Residue-level contacts at the interface:
Residue S77 in protein 1 contacts residue E8 in protein 2 (closest heavy-atom distance 3.8 Å).
Residue W147 in protein 1 contacts residue E8 in protein 2 (closest heavy-atom distance 2.9 Å).
Residue Y74 in protein 1 interacts with residue E6 in protein 2 (closest heavy-atom distance 2.9 Å).
Residue L156 in protein 1 is in contact with residue L3 in protein 2 (closest heavy-atom distance 3.9 Å).
Residue I124 in protein 1 contacts residue L9 in protein 2 (closest heavy-atom distance 4.8 Å).
Residue T73 in protein 1 contacts residue E6 in protein 2 (closest heavy-atom distance 3.7 Å).
Residue S77 in protein 1 contacts residue L9 in protein 2 (closest heavy-atom distance 3.1 Å).
Residue T73 in protein 1 interacts with residue A7 in protein 2 (closest heavy-atom distance 3.9 Å).
Residue S77 in protein 1 interacts with residue A7 in protein 2 (closest heavy-atom distance 4.8 Å).
Residue Y7 in protein 1 is in contact with residue P2 in protein 2 (closest heavy-atom distance 3.4 Å).
Residue N63 in protein 1 is in contact with residue I1 in protein 2 (closest heavy-atom distance 4.0 Å).
Residue N70 in protein 1 is in contact with residue E6 in protein 2 (closest heavy-atom distance 3.4 Å).
Residue E76 in protein 1 is in contact with residue E8 in protein 2 (closest heavy-atom distance 3.0 Å).
Residue Y159 in protein 1 contacts residue P2 in protein 2 (closest heavy-atom distance 3.8 Å).
Residue I66 in protein 1 is in contact with residue T4 in protein 2 (closest heavy-atom distance 3.3 Å).
Residue Y99 in protein 1 is in contact with residue E6 in protein 2 (closest heavy-atom distance 4.7 Å).
Residue Q155 in protein 1 interacts with residue L3 in protein 2 (closest heavy-atom distance 3.3 Å).
Residue Y159 in protein 1 contacts residue L3 in protein 2 (closest heavy-atom distance 3.8 Å).
Residue Y9 in protein 1 contacts residue L3 in protein 2 (closest heavy-atom distance 4.5 Å).
Residue I66 in protein 1 contacts residue P2 in protein 2 (closest heavy-atom distance 4.8 Å).
Residue Y74 in protein 1 contacts residue L9 in protein 2 (closest heavy-atom distance 4.2 Å).
Residue N80 in protein 1 interacts with residue L9 in protein 2 (closest heavy-atom distance 2.9 Å).
Residue T143 in protein 1 contacts residue E8 in protein 2 (closest heavy-atom distance 4.9 Å).
Residue Y123 in protein 1 interacts with residue L9 in protein 2 (closest heavy-atom distance 3.3 Å).
Residue V152 in protein 1 contacts residue A7 in protein 2 (closest heavy-atom distance 3.8 Å).
Residue T73 in protein 1 contacts residue E8 in protein 2 (closest heavy-atom distance 3.9 Å).
Residue T143 in protein 1 contacts residue L9 in protein 2 (closest heavy-atom distance 2.7 Å).
Residue L163 in protein 1 contacts residue I1 in protein 2 (closest heavy-atom distance 4.2 Å).
Residue Y9 in protein 1 contacts residue E6 in protein 2 (closest heavy-atom distance 3.2 Å).
Residue L81 in protein 1 is in contact with residue L9 in protein 2 (closest heavy-atom distance 3.8 Å).
Residue W147 in protein 1 is in contact with residue A7 in protein 2 (closest heavy-atom distance 3.8 Å).
Residue F67 in protein 1 interacts with residue P2 in protein 2 (closest heavy-atom distance 3.6 Å).
Residue W167 in protein 1 contacts residue I1 in protein 2 (closest heavy-atom distance 3.8 Å).
Residue M5 in protein 1 contacts residue I1 in protein 2 (closest heavy-atom distance 4.0 Å).
Residue I95 in protein 1 contacts residue L9 in protein 2 (closest heavy-atom distance 3.7 Å).
Residue R97 in protein 1 contacts residue L3 in protein 2 (closest heavy-atom distance 3.2 Å).
Residue K146 in protein 1 contacts residue E8 in protein 2 (closest heavy-atom distance 4.4 Å).
Residue Y159 in protein 1 contacts residue I1 in protein 2 (closest heavy-atom distance 2.7 Å).
Residue Y84 in protein 1 contacts residue L9 in protein 2 (closest heavy-atom distance 2.9 Å).
Residue N63 in protein 1 contacts residue P2 in protein 2 (closest heavy-atom distance 3.2 Å).
Residue Q155 in protein 1 is in contact with residue T4 in protein 2 (closest heavy-atom distance 4.9 Å).
Residue K146 in protein 1 is in contact with residue L9 in protein 2 (closest heavy-atom distance 3.2 Å).
Residue Y7 in protein 1 is in contact with residue I1 in protein 2 (closest heavy-atom distance 3.1 Å).
Residue Q155 in protein 1 is in contact with residue E5 in protein 2 (closest heavy-atom distance 3.2 Å).
Residue I66 in protein 1 contacts residue L3 in protein 2 (closest heavy-atom distance 3.8 Å).
Residue N80 in protein 1 interacts with residue E8 in protein 2 (closest heavy-atom distance 3.3 Å).
Residue Y99 in protein 1 interacts with residue I1 in protein 2 (closest heavy-atom distance 5.0 Å).
Residue Y99 in protein 1 contacts residue P2 in protein 2 (closest heavy-atom distance 3.2 Å).
Residue Y99 in protein 1 interacts with residue L3 in protein 2 (closest heavy-atom distance 2.7 Å).
Residue R97 in protein 1 is in contact with residue E6 in protein 2 (closest heavy-atom distance 3.0 Å).
Residue S116 in protein 1 is in contact with residue L9 in protein 2 (closest heavy-atom distance 4.7 Å).
Residue W147 in protein 1 is in contact with residue L9 in protein 2 (closest heavy-atom distance 4.1 Å).
Residue Y171 in protein 1 contacts residue I1 in protein 2 (closest heavy-atom distance 3.1 Å).
Residue Y9 in protein 1 is in contact with residue P2 in protein 2 (closest heavy-atom distance 3.7 Å).
Residue N70 in protein 1 is in contact with residue E5 in protein 2 (closest heavy-atom distance 4.9 Å).
Residue Y59 in protein 1 contacts residue I1 in protein 2 (closest heavy-atom distance 3.1 Å).

This data describes a binding interaction between two proteins.

Sequence of protein 1:
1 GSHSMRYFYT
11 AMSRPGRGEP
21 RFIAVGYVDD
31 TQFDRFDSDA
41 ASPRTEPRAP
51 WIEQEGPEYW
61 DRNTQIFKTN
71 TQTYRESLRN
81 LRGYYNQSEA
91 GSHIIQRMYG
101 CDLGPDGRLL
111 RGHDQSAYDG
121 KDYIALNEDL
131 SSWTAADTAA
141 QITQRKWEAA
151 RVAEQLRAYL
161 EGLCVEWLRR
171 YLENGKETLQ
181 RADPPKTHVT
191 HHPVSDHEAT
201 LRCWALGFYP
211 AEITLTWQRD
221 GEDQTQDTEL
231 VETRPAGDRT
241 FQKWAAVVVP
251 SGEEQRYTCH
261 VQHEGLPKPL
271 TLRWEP

Sequence of protein 2:
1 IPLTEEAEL